These two protein chains interact to form a complex.

Sequence of protein 2:
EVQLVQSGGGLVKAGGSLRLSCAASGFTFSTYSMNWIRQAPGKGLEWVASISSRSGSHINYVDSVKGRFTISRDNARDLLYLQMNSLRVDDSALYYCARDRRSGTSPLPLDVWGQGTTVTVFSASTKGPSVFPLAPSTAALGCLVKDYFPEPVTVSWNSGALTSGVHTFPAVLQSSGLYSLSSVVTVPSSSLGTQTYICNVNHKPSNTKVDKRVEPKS

Sequence of protein 1:
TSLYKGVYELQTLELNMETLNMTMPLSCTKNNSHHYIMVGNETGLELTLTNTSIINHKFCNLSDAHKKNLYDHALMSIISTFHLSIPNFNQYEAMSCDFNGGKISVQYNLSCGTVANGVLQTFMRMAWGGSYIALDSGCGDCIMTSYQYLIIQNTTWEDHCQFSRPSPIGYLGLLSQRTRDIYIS

Contacts between the two chains:
Residue S58 in protein 2 is in contact with residue Y62 in protein 1 (closest heavy-atom distance 3.5 Å).
Residue S58 in protein 2 interacts with residue K63 in protein 1 (closest heavy-atom distance 3.1 Å).
Residue S56 in protein 2 is in contact with residue K63 in protein 1 (closest heavy-atom distance 3.5 Å).
Residue H59 in protein 2 is in contact with residue Y62 in protein 1 (closest heavy-atom distance 3.9 Å).
Residue S58 in protein 2 is in contact with residue L61 in protein 1 (closest heavy-atom distance 4.1 Å).